Sequence of chain B:
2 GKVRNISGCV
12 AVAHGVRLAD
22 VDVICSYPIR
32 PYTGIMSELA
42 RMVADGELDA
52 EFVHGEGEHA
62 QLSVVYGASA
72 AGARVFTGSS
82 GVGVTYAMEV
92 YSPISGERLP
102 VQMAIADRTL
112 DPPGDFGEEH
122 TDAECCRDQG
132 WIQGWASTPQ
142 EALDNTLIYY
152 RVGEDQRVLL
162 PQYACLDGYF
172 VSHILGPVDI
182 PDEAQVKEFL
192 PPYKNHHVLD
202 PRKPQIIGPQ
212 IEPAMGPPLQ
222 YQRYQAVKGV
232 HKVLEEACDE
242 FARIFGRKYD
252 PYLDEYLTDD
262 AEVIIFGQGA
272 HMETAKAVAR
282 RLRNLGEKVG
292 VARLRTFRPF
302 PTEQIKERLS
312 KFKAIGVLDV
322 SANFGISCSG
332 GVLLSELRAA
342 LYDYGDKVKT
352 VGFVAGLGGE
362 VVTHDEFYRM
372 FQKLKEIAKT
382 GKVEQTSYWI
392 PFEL

Sequence of chain A:
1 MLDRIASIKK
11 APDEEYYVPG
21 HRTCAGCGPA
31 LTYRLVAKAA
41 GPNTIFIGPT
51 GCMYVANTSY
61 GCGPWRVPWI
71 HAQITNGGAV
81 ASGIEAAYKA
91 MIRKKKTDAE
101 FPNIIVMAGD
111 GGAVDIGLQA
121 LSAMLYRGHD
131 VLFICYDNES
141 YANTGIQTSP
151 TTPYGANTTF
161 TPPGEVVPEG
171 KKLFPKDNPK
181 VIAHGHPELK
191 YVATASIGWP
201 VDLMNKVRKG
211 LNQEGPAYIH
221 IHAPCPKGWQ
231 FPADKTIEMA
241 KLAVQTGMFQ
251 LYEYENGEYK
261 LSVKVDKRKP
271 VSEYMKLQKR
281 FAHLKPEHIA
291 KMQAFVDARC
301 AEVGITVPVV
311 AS

This data describes a binding interaction between two proteins.

Contacts between the two chains:
Residue H55 in chain B contacts residue T161 in chain A (closest heavy-atom distance 3.6 Å).
Residue P29 in chain B contacts residue Q147 in chain A (closest heavy-atom distance 3.8 Å).
Residue Y28 in chain B contacts residue Y141 in chain A (closest heavy-atom distance 2.9 Å).
Residue T34 in chain B interacts with residue Q147 in chain A (closest heavy-atom distance 3.6 Å).
Residue R31 in chain B is in contact with residue G145 in chain A (closest heavy-atom distance 4.3 Å).
Residue R42 in chain B interacts with residue P162 in chain A (closest heavy-atom distance 3.9 Å).
Residue R31 in chain B is in contact with residue T144 in chain A (closest heavy-atom distance 3.9 Å).
Residue E59 in chain B contacts residue I116 in chain A (closest heavy-atom distance 3.9 Å).
Residue Y28 in chain B is in contact with residue F160 in chain A (closest heavy-atom distance 3.8 Å).
Residue Y28 in chain B contacts residue D115 in chain A (closest heavy-atom distance 3.9 Å).
Residue A41 in chain B is in contact with residue F160 in chain A (closest heavy-atom distance 3.6 Å).
Residue G56 in chain B contacts residue D115 in chain A (closest heavy-atom distance 4.4 Å).
Residue P114 in chain B is in contact with residue Y54 in chain A (closest heavy-atom distance 3.8 Å).
Residue F117 in chain B is in contact with residue N143 in chain A (closest heavy-atom distance 3.7 Å).
Residue R31 in chain B contacts residue N143 in chain A (closest heavy-atom distance 3.1 Å).
Residue H55 in chain B is in contact with residue T148 in chain A (closest heavy-atom distance 3.8 Å).
Residue S38 in chain B contacts residue F160 in chain A (closest heavy-atom distance 3.6 Å).
Residue D46 in chain B is in contact with residue V166 in chain A (closest heavy-atom distance 4.2 Å).
Residue T34 in chain B interacts with residue T159 in chain A (closest heavy-atom distance 4.8 Å).
Residue S38 in chain B contacts residue Q147 in chain A (closest heavy-atom distance 4.5 Å).
Residue D46 in chain B interacts with residue P163 in chain A (closest heavy-atom distance 4.2 Å).
Residue P29 in chain B is in contact with residue F160 in chain A (closest heavy-atom distance 3.6 Å).
Residue Y87 in chain B is in contact with residue I116 in chain A (closest heavy-atom distance 3.9 Å).
Residue A45 in chain B is in contact with residue G164 in chain A (closest heavy-atom distance 3.4 Å).
Residue P29 in chain B interacts with residue Y141 in chain A (closest heavy-atom distance 3.8 Å).
Residue A45 in chain B contacts residue P162 in chain A (closest heavy-atom distance 3.4 Å).
Residue V44 in chain B is in contact with residue V166 in chain A (closest heavy-atom distance 3.4 Å).
Residue S38 in chain B contacts residue T159 in chain A (closest heavy-atom distance 3.0 Å).
Residue E57 in chain B interacts with residue Y141 in chain A (closest heavy-atom distance 4.3 Å).
Residue A41 in chain B is in contact with residue P162 in chain A (closest heavy-atom distance 3.6 Å).
Residue G58 in chain B is in contact with residue I116 in chain A (closest heavy-atom distance 3.6 Å).
Residue H55 in chain B is in contact with residue F160 in chain A (closest heavy-atom distance 3.8 Å).
Residue Y28 in chain B is in contact with residue I116 in chain A (closest heavy-atom distance 3.3 Å).
Residue F117 in chain B contacts residue V55 in chain A (closest heavy-atom distance 3.7 Å).
Residue A41 in chain B is in contact with residue T159 in chain A (closest heavy-atom distance 3.9 Å).
Residue P29 in chain B contacts residue T144 in chain A (closest heavy-atom distance 3.6 Å).
Residue E57 in chain B is in contact with residue D115 in chain A (closest heavy-atom distance 3.1 Å).
Residue A45 in chain B contacts residue V167 in chain A (closest heavy-atom distance 3.7 Å).
Residue T34 in chain B contacts residue T144 in chain A (closest heavy-atom distance 3.9 Å).
Residue F53 in chain B contacts residue F160 in chain A (closest heavy-atom distance 4.1 Å).
Residue A45 in chain B interacts with residue P163 in chain A (closest heavy-atom distance 4.7 Å).
Residue G115 in chain B is in contact with residue Y54 in chain A (closest heavy-atom distance 2.7 Å).
Residue D46 in chain B is in contact with residue G164 in chain A (closest heavy-atom distance 3.9 Å).
Residue A45 in chain B contacts residue E165 in chain A (closest heavy-atom distance 3.1 Å).
Residue Y87 in chain B interacts with residue T75 in chain A (closest heavy-atom distance 3.6 Å).
Residue D112 in chain B interacts with residue H71 in chain A (closest heavy-atom distance 3.5 Å).
Residue H55 in chain B interacts with residue L173 in chain A (closest heavy-atom distance 4.7 Å).
Residue D46 in chain B contacts residue E165 in chain A (closest heavy-atom distance 3.7 Å).
Residue T34 in chain B contacts residue F160 in chain A (closest heavy-atom distance 3.9 Å).
Residue D112 in chain B is in contact with residue Q73 in chain A (closest heavy-atom distance 3.0 Å).
Residue S27 in chain B interacts with residue F160 in chain A (closest heavy-atom distance 4.0 Å).
Residue D112 in chain B is in contact with residue T50 in chain A (closest heavy-atom distance 4.6 Å).
Residue I30 in chain B interacts with residue T144 in chain A (closest heavy-atom distance 4.1 Å).
Residue M37 in chain B is in contact with residue T159 in chain A (closest heavy-atom distance 4.7 Å).
Residue G47 in chain B interacts with residue V166 in chain A (closest heavy-atom distance 3.5 Å).
Residue A45 in chain B contacts residue V166 in chain A (closest heavy-atom distance 3.0 Å).
Residue V83 in chain B is in contact with residue Q73 in chain A (closest heavy-atom distance 4.0 Å).
Residue E57 in chain B interacts with residue I116 in chain A (closest heavy-atom distance 3.2 Å).
Residue M37 in chain B interacts with residue F160 in chain A (closest heavy-atom distance 3.5 Å).
Residue Y28 in chain B is in contact with residue I74 in chain A (closest heavy-atom distance 3.9 Å).